Sequence of chain B:
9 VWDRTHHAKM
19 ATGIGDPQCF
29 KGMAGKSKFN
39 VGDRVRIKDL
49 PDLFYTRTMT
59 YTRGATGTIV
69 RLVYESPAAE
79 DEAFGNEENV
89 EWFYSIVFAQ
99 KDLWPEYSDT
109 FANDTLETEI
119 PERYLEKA

This data describes a binding interaction between two proteins.

Sequence of chain A:
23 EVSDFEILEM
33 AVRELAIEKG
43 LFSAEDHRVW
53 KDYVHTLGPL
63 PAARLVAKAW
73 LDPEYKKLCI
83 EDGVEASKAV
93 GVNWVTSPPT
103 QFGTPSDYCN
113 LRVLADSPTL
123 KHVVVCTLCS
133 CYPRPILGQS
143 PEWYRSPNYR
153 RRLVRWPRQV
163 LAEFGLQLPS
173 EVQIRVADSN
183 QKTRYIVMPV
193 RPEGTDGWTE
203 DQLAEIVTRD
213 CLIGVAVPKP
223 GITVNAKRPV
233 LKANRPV

Interface contacts:
Residue R177 in chain A is in contact with residue E115 in chain B (closest heavy-atom distance 2.9 Å).
Residue V178 in chain A interacts with residue T113 in chain B (closest heavy-atom distance 3.0 Å).
Residue A179 in chain A contacts residue E115 in chain B (closest heavy-atom distance 3.4 Å).
Residue N182 in chain A is in contact with residue E117 in chain B (closest heavy-atom distance 2.7 Å).
Residue C111 in chain A contacts residue D24 in chain B (closest heavy-atom distance 2.7 Å).
Residue V178 in chain A interacts with residue L114 in chain B (closest heavy-atom distance 3.2 Å).
Residue V156 in chain A interacts with residue Q98 in chain B (closest heavy-atom distance 3.0 Å).
Residue E83 in chain A is in contact with residue R69 in chain B (closest heavy-atom distance 3.0 Å).
Residue V97 in chain A is in contact with residue I22 in chain B (closest heavy-atom distance 3.7 Å).
Residue N112 in chain A interacts with residue Y72 in chain B (closest heavy-atom distance 3.6 Å).
Residue N182 in chain A contacts residue M57 in chain B (closest heavy-atom distance 3.4 Å).
Residue K184 in chain A contacts residue F28 in chain B (closest heavy-atom distance 3.6 Å).
Residue Q183 in chain A interacts with residue F91 in chain B (closest heavy-atom distance 3.4 Å).
Residue V156 in chain A contacts residue L114 in chain B (closest heavy-atom distance 3.6 Å).
Residue R177 in chain A is in contact with residue T113 in chain B (closest heavy-atom distance 3.1 Å).
Residue Q183 in chain A interacts with residue R55 in chain B (closest heavy-atom distance 3.2 Å).
Residue E173 in chain A contacts residue N111 in chain B (closest heavy-atom distance 2.7 Å).
Residue Q103 in chain A is in contact with residue T20 in chain B (closest heavy-atom distance 3.6 Å).
Residue K184 in chain A is in contact with residue E80 in chain B (closest heavy-atom distance 2.9 Å).
Residue S172 in chain A interacts with residue T108 in chain B (closest heavy-atom distance 3.5 Å).
Residue Q183 in chain A is in contact with residue P119 in chain B (closest heavy-atom distance 3.8 Å).
Residue N182 in chain A contacts residue R55 in chain B (closest heavy-atom distance 2.6 Å).
Residue L130 in chain A interacts with residue R55 in chain B (closest heavy-atom distance 3.5 Å).
Residue T185 in chain A is in contact with residue E117 in chain B (closest heavy-atom distance 2.5 Å).
Residue R157 in chain A contacts residue E104 in chain B (closest heavy-atom distance 2.9 Å).
Residue D180 in chain A is in contact with residue M57 in chain B (closest heavy-atom distance 3.3 Å).
Residue V156 in chain A is in contact with residue W102 in chain B (closest heavy-atom distance 3.1 Å).
Residue F104 in chain A interacts with residue G23 in chain B (closest heavy-atom distance 3.7 Å).
Residue N182 in chain A is in contact with residue T116 in chain B (closest heavy-atom distance 2.6 Å).
Residue Q183 in chain A is in contact with residue Y72 in chain B (closest heavy-atom distance 3.1 Å).
Residue Q175 in chain A contacts residue T113 in chain B (closest heavy-atom distance 2.6 Å).
Residue Q103 in chain A is in contact with residue G21 in chain B (closest heavy-atom distance 2.7 Å).
Residue V178 in chain A is in contact with residue E115 in chain B (closest heavy-atom distance 2.8 Å).
Residue R157 in chain A contacts residue Y105 in chain B (closest heavy-atom distance 3.6 Å).
Residue T185 in chain A is in contact with residue Y72 in chain B (closest heavy-atom distance 3.4 Å).
Residue G42 in chain A interacts with residue R12 in chain B (closest heavy-atom distance 3.4 Å).
Residue R114 in chain A is in contact with residue E115 in chain B (closest heavy-atom distance 2.9 Å).
Residue Y110 in chain A is in contact with residue D24 in chain B (closest heavy-atom distance 3.6 Å).
Residue D180 in chain A is in contact with residue T116 in chain B (closest heavy-atom distance 2.9 Å).
Residue V174 in chain A is in contact with residue D112 in chain B (closest heavy-atom distance 3.4 Å).
Residue R160 in chain A is in contact with residue D112 in chain B (closest heavy-atom distance 2.9 Å).
Residue C131 in chain A contacts residue R55 in chain B (closest heavy-atom distance 3.5 Å).
Residue F104 in chain A interacts with residue A19 in chain B (closest heavy-atom distance 3.2 Å).
Residue K184 in chain A contacts residue D24 in chain B (closest heavy-atom distance 2.9 Å).
Residue F104 in chain A interacts with residue T20 in chain B (closest heavy-atom distance 3.7 Å).
Residue R177 in chain A interacts with residue V95 in chain B (closest heavy-atom distance 3.7 Å).
Residue K184 in chain A contacts residue Y72 in chain B (closest heavy-atom distance 2.9 Å).
Residue R157 in chain A contacts residue W102 in chain B (closest heavy-atom distance 3.4 Å).
Residue D180 in chain A interacts with residue E115 in chain B (closest heavy-atom distance 2.9 Å).
Residue I176 in chain A is in contact with residue T113 in chain B (closest heavy-atom distance 3.0 Å).
Residue Q175 in chain A contacts residue N111 in chain B (closest heavy-atom distance 2.9 Å).
Residue Q183 in chain A interacts with residue E117 in chain B (closest heavy-atom distance 3.2 Å).
Residue C111 in chain A is in contact with residue Q26 in chain B (closest heavy-atom distance 2.9 Å).
Residue R160 in chain A is in contact with residue F109 in chain B (closest heavy-atom distance 3.4 Å).
Residue D180 in chain A contacts residue Y59 in chain B (closest heavy-atom distance 2.7 Å).
Residue K184 in chain A contacts residue S74 in chain B (closest heavy-atom distance 2.9 Å).
Residue R114 in chain A interacts with residue S93 in chain B (closest heavy-atom distance 3.6 Å).
Residue P159 in chain A contacts residue Y105 in chain B (closest heavy-atom distance 3.5 Å).
Residue T129 in chain A is in contact with residue M57 in chain B (closest heavy-atom distance 3.4 Å).
Residue I176 in chain A contacts residue D112 in chain B (closest heavy-atom distance 3.0 Å).